Sequence of the second protein:
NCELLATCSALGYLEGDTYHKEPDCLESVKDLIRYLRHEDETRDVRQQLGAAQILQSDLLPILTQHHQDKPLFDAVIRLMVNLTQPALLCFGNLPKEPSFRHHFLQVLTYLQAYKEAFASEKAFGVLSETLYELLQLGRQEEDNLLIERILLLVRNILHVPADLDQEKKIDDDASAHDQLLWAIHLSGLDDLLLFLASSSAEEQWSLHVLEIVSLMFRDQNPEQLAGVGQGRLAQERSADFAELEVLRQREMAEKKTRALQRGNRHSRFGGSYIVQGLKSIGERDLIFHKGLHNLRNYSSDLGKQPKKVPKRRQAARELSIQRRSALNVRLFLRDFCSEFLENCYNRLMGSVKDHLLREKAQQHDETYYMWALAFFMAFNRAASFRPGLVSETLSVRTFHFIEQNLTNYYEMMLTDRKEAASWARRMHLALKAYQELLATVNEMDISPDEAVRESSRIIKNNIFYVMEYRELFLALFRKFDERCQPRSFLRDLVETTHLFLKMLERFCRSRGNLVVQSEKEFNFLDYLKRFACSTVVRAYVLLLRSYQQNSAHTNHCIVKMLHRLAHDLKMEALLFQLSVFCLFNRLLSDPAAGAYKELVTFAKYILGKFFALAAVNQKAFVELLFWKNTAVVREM

Sequence of the first protein:
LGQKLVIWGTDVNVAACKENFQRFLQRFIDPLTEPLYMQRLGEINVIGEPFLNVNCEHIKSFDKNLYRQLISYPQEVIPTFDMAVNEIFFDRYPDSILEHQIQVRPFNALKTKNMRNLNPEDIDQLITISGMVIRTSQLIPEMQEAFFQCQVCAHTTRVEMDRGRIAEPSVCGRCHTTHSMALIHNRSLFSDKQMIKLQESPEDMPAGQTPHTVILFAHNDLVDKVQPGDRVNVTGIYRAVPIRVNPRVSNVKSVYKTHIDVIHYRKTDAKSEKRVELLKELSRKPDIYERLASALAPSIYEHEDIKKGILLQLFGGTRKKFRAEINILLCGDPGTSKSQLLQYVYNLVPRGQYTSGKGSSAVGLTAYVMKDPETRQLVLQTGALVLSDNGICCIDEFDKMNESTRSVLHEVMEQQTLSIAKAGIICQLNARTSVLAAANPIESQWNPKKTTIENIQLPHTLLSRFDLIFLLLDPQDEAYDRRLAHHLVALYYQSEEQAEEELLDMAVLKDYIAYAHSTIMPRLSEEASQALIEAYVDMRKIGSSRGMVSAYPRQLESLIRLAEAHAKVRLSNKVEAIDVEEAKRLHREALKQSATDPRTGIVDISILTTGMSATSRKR

These two protein chains interact to form a complex.

Residue-level contacts at the interface:
Residue S277 in the second protein contacts residue Q300 in the first protein (closest heavy-atom distance 3.1 Å).
Residue H276 in the second protein contacts residue H375 in the first protein (closest heavy-atom distance 3.5 Å).
Residue F279 in the second protein contacts residue Q231 in the first protein (closest heavy-atom distance 3.3 Å).
Residue R275 in the second protein interacts with residue D238 in the first protein (closest heavy-atom distance 3.1 Å).
Residue R278 in the second protein contacts residue G320 in the first protein (closest heavy-atom distance 4.0 Å).
Residue Y283 in the second protein is in contact with residue V151 in the first protein (closest heavy-atom distance 3.5 Å).
Residue I284 in the second protein contacts residue V151 in the first protein (closest heavy-atom distance 2.8 Å).
Residue H276 in the second protein interacts with residue D417 in the first protein (closest heavy-atom distance 2.9 Å).
Residue I297 in the second protein is in contact with residue W153 in the first protein (closest heavy-atom distance 3.8 Å).
Residue R278 in the second protein contacts residue R395 in the first protein (closest heavy-atom distance 4.0 Å).
Residue K318 in the second protein interacts with residue H332 in the first protein (closest heavy-atom distance 3.3 Å).
Residue L302 in the second protein contacts residue T236 in the first protein (closest heavy-atom distance 3.3 Å).
Residue Q324 in the second protein is in contact with residue H332 in the first protein (closest heavy-atom distance 3.4 Å).
Residue Y283 in the second protein contacts residue V159 in the first protein (closest heavy-atom distance 3.6 Å).
Residue V285 in the second protein contacts residue L150 in the first protein (closest heavy-atom distance 3.4 Å).
Residue R327 in the second protein interacts with residue R330 in the first protein (closest heavy-atom distance 3.3 Å).
Residue V285 in the second protein is in contact with residue K149 in the first protein (closest heavy-atom distance 3.6 Å).
Residue F279 in the second protein is in contact with residue I393 in the first protein (closest heavy-atom distance 3.7 Å).
Residue N274 in the second protein contacts residue Q257 in the first protein (closest heavy-atom distance 3.2 Å).
Residue Q286 in the second protein is in contact with residue V151 in the first protein (closest heavy-atom distance 3.6 Å).
Residue N274 in the second protein interacts with residue N376 in the first protein (closest heavy-atom distance 3.9 Å).
Residue R272 in the second protein interacts with residue E301 in the first protein (closest heavy-atom distance 2.8 Å).
Residue I284 in the second protein is in contact with residue K149 in the first protein (closest heavy-atom distance 3.5 Å).
Residue L305 in the second protein interacts with residue L150 in the first protein (closest heavy-atom distance 3.5 Å).
Residue Q315 in the second protein is in contact with residue E324 in the first protein (closest heavy-atom distance 3.1 Å).
Residue G281 in the second protein interacts with residue E232 in the first protein (closest heavy-atom distance 3.2 Å).
Residue Y283 in the second protein interacts with residue E232 in the first protein (closest heavy-atom distance 3.2 Å).
Residue R272 in the second protein contacts residue E316 in the first protein (closest heavy-atom distance 2.7 Å).
Residue R278 in the second protein contacts residue R319 in the first protein (closest heavy-atom distance 3.9 Å).
Residue R275 in the second protein contacts residue V260 in the first protein (closest heavy-atom distance 2.8 Å).
Residue I284 in the second protein is in contact with residue W153 in the first protein (closest heavy-atom distance 3.7 Å).
Residue I284 in the second protein interacts with residue L150 in the first protein (closest heavy-atom distance 3.5 Å).
Residue R272 in the second protein interacts with residue L345 in the first protein (closest heavy-atom distance 3.8 Å).
Residue R268 in the second protein interacts with residue E301 in the first protein (closest heavy-atom distance 2.8 Å).
Residue L302 in the second protein is in contact with residue V159 in the first protein (closest heavy-atom distance 3.9 Å).
Residue S282 in the second protein contacts residue W153 in the first protein (closest heavy-atom distance 3.1 Å).
Residue R275 in the second protein contacts residue Q259 in the first protein (closest heavy-atom distance 3.5 Å).
Residue H299 in the second protein interacts with residue R319 in the first protein (closest heavy-atom distance 3.1 Å).
Residue R268 in the second protein contacts residue R314 in the first protein (closest heavy-atom distance 3.4 Å).
Residue G280 in the second protein contacts residue Q231 in the first protein (closest heavy-atom distance 3.6 Å).
Residue K318 in the second protein is in contact with residue T334 in the first protein (closest heavy-atom distance 3.9 Å).
Residue F279 in the second protein contacts residue P235 in the first protein (closest heavy-atom distance 3.8 Å).
Residue Q315 in the second protein interacts with residue A323 in the first protein (closest heavy-atom distance 3.1 Å).
Residue S282 in the second protein is in contact with residue E232 in the first protein (closest heavy-atom distance 2.8 Å).
Residue R278 in the second protein interacts with residue E298 in the first protein (closest heavy-atom distance 2.9 Å).
Residue Q286 in the second protein is in contact with residue K149 in the first protein (closest heavy-atom distance 3.0 Å).
Residue N274 in the second protein is in contact with residue I258 in the first protein (closest heavy-atom distance 3.3 Å).
Residue S277 in the second protein contacts residue M317 in the first protein (closest heavy-atom distance 3.8 Å).
Residue F279 in the second protein interacts with residue D417 in the first protein (closest heavy-atom distance 3.7 Å).
Residue I284 in the second protein contacts residue G154 in the first protein (closest heavy-atom distance 3.4 Å).
Residue L270 in the second protein is in contact with residue Q257 in the first protein (closest heavy-atom distance 3.6 Å).
Residue R275 in the second protein is in contact with residue I234 in the first protein (closest heavy-atom distance 3.2 Å).
Residue N274 in the second protein contacts residue Q259 in the first protein (closest heavy-atom distance 3.3 Å).
Residue K266 in the second protein contacts residue E255 in the first protein (closest heavy-atom distance 3.1 Å).
Residue Y283 in the second protein contacts residue L150 in the first protein (closest heavy-atom distance 3.7 Å).
Residue G281 in the second protein is in contact with residue Q231 in the first protein (closest heavy-atom distance 3.6 Å).
Residue H276 in the second protein is in contact with residue Q300 in the first protein (closest heavy-atom distance 3.7 Å).
Residue Q315 in the second protein contacts residue P325 in the first protein (closest heavy-atom distance 3.6 Å).
Residue V319 in the second protein contacts residue H332 in the first protein (closest heavy-atom distance 3.6 Å).
Residue L302 in the second protein contacts residue L150 in the first protein (closest heavy-atom distance 3.8 Å).